Sequence of protein 1:
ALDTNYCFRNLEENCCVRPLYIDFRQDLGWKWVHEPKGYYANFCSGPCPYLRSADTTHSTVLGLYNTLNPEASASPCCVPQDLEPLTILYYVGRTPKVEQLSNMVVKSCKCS

Residue-level contacts at the interface:
Residue V55 in protein 2 interacts with residue L101 in protein 1 (closest heavy-atom distance 3.5 Å).
Residue G101 in protein 2 is in contact with residue K31 in protein 1 (closest heavy-atom distance 3.8 Å).
Residue L104 in protein 2 contacts residue G93 in protein 1 (closest heavy-atom distance 3.9 Å).
Residue S30 in protein 2 is in contact with residue L28 in protein 1 (closest heavy-atom distance 4.3 Å).
Residue G101 in protein 2 is in contact with residue W32 in protein 1 (closest heavy-atom distance 3.4 Å).
Residue L102 in protein 2 contacts residue Y91 in protein 1 (closest heavy-atom distance 4.8 Å).
Residue L100 in protein 2 contacts residue K31 in protein 1 (closest heavy-atom distance 4.0 Å).
Residue L104 in protein 2 interacts with residue Y91 in protein 1 (closest heavy-atom distance 4.9 Å).
Residue V103 in protein 2 contacts residue Y90 in protein 1 (closest heavy-atom distance 4.1 Å).
Residue V103 in protein 2 interacts with residue Y91 in protein 1 (closest heavy-atom distance 4.1 Å).
Residue S30 in protein 2 interacts with residue W30 in protein 1 (closest heavy-atom distance 3.1 Å).
Residue L102 in protein 2 contacts residue K31 in protein 1 (closest heavy-atom distance 3.5 Å).
Residue S31 in protein 2 is in contact with residue L28 in protein 1 (closest heavy-atom distance 3.1 Å).
Residue L104 in protein 2 interacts with residue V92 in protein 1 (closest heavy-atom distance 4.0 Å).
Residue V33 in protein 2 contacts residue W32 in protein 1 (closest heavy-atom distance 4.4 Å).
Residue S31 in protein 2 interacts with residue K31 in protein 1 (closest heavy-atom distance 3.5 Å).
Residue N32 in protein 2 interacts with residue K31 in protein 1 (closest heavy-atom distance 3.5 Å).
Residue N59 in protein 2 interacts with residue V92 in protein 1 (closest heavy-atom distance 4.6 Å).
Residue I52 in protein 2 interacts with residue W32 in protein 1 (closest heavy-atom distance 3.4 Å).
Residue I57 in protein 2 interacts with residue W32 in protein 1 (closest heavy-atom distance 4.5 Å).
Residue I57 in protein 2 interacts with residue Y90 in protein 1 (closest heavy-atom distance 3.5 Å).
Residue S31 in protein 2 contacts residue W30 in protein 1 (closest heavy-atom distance 4.0 Å).
Residue I52 in protein 2 is in contact with residue Y90 in protein 1 (closest heavy-atom distance 4.8 Å).
Residue S31 in protein 2 interacts with residue G29 in protein 1 (closest heavy-atom distance 3.3 Å).
Residue V103 in protein 2 is in contact with residue V92 in protein 1 (closest heavy-atom distance 4.6 Å).
Residue V55 in protein 2 is in contact with residue W32 in protein 1 (closest heavy-atom distance 4.0 Å).
Residue I54 in protein 2 contacts residue W30 in protein 1 (closest heavy-atom distance 4.0 Å).
Residue V103 in protein 2 interacts with residue W32 in protein 1 (closest heavy-atom distance 4.5 Å).
Residue L102 in protein 2 contacts residue W32 in protein 1 (closest heavy-atom distance 4.3 Å).
Residue V55 in protein 2 contacts residue W30 in protein 1 (closest heavy-atom distance 3.7 Å).

This data describes a binding interaction between two proteins.

Sequence of protein 2:
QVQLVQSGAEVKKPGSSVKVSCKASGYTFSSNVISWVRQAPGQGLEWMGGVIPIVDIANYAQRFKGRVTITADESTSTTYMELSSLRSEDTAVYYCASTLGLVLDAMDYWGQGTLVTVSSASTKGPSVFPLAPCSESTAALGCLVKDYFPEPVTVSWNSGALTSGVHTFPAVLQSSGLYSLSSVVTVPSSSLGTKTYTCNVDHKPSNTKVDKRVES